Sequence of the second protein:
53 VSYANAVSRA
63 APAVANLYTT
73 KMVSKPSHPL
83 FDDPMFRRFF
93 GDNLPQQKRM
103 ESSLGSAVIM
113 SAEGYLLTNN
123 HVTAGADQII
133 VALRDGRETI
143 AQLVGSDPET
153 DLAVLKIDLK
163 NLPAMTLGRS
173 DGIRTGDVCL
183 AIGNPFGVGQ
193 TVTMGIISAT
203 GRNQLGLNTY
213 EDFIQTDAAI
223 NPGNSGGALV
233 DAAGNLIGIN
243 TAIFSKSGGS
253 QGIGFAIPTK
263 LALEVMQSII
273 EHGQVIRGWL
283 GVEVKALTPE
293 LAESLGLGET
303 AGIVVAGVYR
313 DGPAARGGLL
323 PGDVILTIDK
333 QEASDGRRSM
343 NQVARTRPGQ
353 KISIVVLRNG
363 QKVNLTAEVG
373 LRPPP

The following describes two proteins that form a bound complex.

Sequence of the first protein:
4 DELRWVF

Interface contacts:
Residue V286 in the second protein contacts residue F10 in the first protein (closest heavy-atom distance 3.1 Å).
Residue V284 in the second protein is in contact with residue W8 in the first protein (closest heavy-atom distance 4.0 Å).
Residue V286 in the second protein interacts with residue L6 in the first protein (closest heavy-atom distance 4.0 Å).
Residue V345 in the second protein interacts with residue F10 in the first protein (closest heavy-atom distance 3.7 Å).
Residue A288 in the second protein contacts residue L6 in the first protein (closest heavy-atom distance 4.9 Å).
Residue V284 in the second protein contacts residue V9 in the first protein (closest heavy-atom distance 3.5 Å).
Residue R339 in the second protein contacts residue W8 in the first protein (closest heavy-atom distance 3.9 Å).
Residue Q206 in the second protein contacts residue W8 in the first protein (closest heavy-atom distance 4.8 Å).
Residue G280 in the second protein interacts with residue F10 in the first protein (closest heavy-atom distance 4.4 Å).
Residue E285 in the second protein contacts residue R7 in the first protein (closest heavy-atom distance 4.0 Å).
Residue S341 in the second protein interacts with residue F10 in the first protein (closest heavy-atom distance 4.3 Å).
Residue K287 in the second protein interacts with residue R7 in the first protein (closest heavy-atom distance 2.4 Å).
Residue K287 in the second protein is in contact with residue W8 in the first protein (closest heavy-atom distance 4.3 Å).
Residue M342 in the second protein interacts with residue F10 in the first protein (closest heavy-atom distance 3.8 Å).
Residue V284 in the second protein contacts residue F10 in the first protein (closest heavy-atom distance 3.1 Å).
Residue G338 in the second protein interacts with residue W8 in the first protein (closest heavy-atom distance 3.7 Å).
Residue E285 in the second protein is in contact with residue W8 in the first protein (closest heavy-atom distance 3.6 Å).
Residue I330 in the second protein is in contact with residue F10 in the first protein (closest heavy-atom distance 4.1 Å).
Residue G283 in the second protein interacts with residue F10 in the first protein (closest heavy-atom distance 3.5 Å).
Residue G338 in the second protein is in contact with residue F10 in the first protein (closest heavy-atom distance 4.4 Å).
Residue W281 in the second protein interacts with residue F10 in the first protein (closest heavy-atom distance 3.7 Å).
Residue D337 in the second protein interacts with residue W8 in the first protein (closest heavy-atom distance 4.5 Å).
Residue R374 in the second protein interacts with residue V9 in the first protein (closest heavy-atom distance 3.5 Å).
Residue M342 in the second protein interacts with residue V9 in the first protein (closest heavy-atom distance 3.4 Å).
Residue K287 in the second protein interacts with residue E5 in the first protein (closest heavy-atom distance 4.2 Å).
Residue M342 in the second protein is in contact with residue W8 in the first protein (closest heavy-atom distance 3.8 Å).
Residue V286 in the second protein interacts with residue W8 in the first protein (closest heavy-atom distance 2.7 Å).
Residue A288 in the second protein contacts residue W8 in the first protein (closest heavy-atom distance 4.8 Å).
Residue R374 in the second protein contacts residue F10 in the first protein (closest heavy-atom distance 3.9 Å).
Residue A308 in the second protein contacts residue R7 in the first protein (closest heavy-atom distance 4.4 Å).
Residue E285 in the second protein contacts residue V9 in the first protein (closest heavy-atom distance 3.5 Å).
Residue V286 in the second protein is in contact with residue R7 in the first protein (closest heavy-atom distance 3.3 Å).
Residue I305 in the second protein interacts with residue F10 in the first protein (closest heavy-atom distance 4.1 Å).
Residue I327 in the second protein is in contact with residue F10 in the first protein (closest heavy-atom distance 5.0 Å).
Residue V286 in the second protein contacts residue V9 in the first protein (closest heavy-atom distance 4.8 Å).
Residue K287 in the second protein interacts with residue L6 in the first protein (closest heavy-atom distance 4.1 Å).
Residue L282 in the second protein interacts with residue F10 in the first protein (closest heavy-atom distance 2.8 Å).
Residue W281 in the second protein contacts residue V9 in the first protein (closest heavy-atom distance 4.0 Å).